Sequence of the second protein:
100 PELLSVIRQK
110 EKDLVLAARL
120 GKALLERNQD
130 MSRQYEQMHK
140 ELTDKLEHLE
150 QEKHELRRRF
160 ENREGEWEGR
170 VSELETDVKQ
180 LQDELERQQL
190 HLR

Interface contacts:
Residue L119 in the second protein is in contact with residue L429 in the first protein (closest heavy-atom distance 4.0 Å).

Sequence of the first protein:
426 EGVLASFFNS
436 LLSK

This data describes a binding interaction between two proteins.